Contacts between the two chains:
Residue Q41 in protein 1 is in contact with residue Q101 in protein 2 (closest heavy-atom distance 3.7 Å).
Residue P105 in protein 1 contacts residue L42 in protein 2 (closest heavy-atom distance 3.5 Å).
Residue P105 in protein 1 interacts with residue T45 in protein 2 (closest heavy-atom distance 3.8 Å).
Residue R46 in protein 1 is in contact with residue V106 in protein 2 (closest heavy-atom distance 4.2 Å).
Residue Q41 in protein 1 is in contact with residue L103 in protein 2 (closest heavy-atom distance 2.9 Å).
Residue T45 in protein 1 contacts residue P105 in protein 2 (closest heavy-atom distance 3.1 Å).
Residue V106 in protein 1 interacts with residue R46 in protein 2 (closest heavy-atom distance 3.9 Å).
Residue L42 in protein 1 contacts residue L42 in protein 2 (closest heavy-atom distance 4.3 Å).
Residue L103 in protein 1 contacts residue Q41 in protein 2 (closest heavy-atom distance 2.4 Å).
Residue R46 in protein 1 interacts with residue E107 in protein 2 (closest heavy-atom distance 4.9 Å).
Residue L38 in protein 1 is in contact with residue L39 in protein 2 (closest heavy-atom distance 3.7 Å).
Residue L42 in protein 1 is in contact with residue L38 in protein 2 (closest heavy-atom distance 3.7 Å).
Residue N102 in protein 1 interacts with residue Q41 in protein 2 (closest heavy-atom distance 4.9 Å).
Residue Q41 in protein 1 contacts residue N102 in protein 2 (closest heavy-atom distance 2.8 Å).
Residue V106 in protein 1 interacts with residue V106 in protein 2 (closest heavy-atom distance 3.7 Å).
Residue P105 in protein 1 is in contact with residue L38 in protein 2 (closest heavy-atom distance 3.4 Å).
Residue T45 in protein 1 is in contact with residue N102 in protein 2 (closest heavy-atom distance 4.8 Å).
Residue L103 in protein 1 interacts with residue T45 in protein 2 (closest heavy-atom distance 3.9 Å).
Residue P105 in protein 1 contacts residue Q41 in protein 2 (closest heavy-atom distance 3.9 Å).
Residue Q41 in protein 1 is in contact with residue S104 in protein 2 (closest heavy-atom distance 5.0 Å).
Residue L103 in protein 1 contacts residue L38 in protein 2 (closest heavy-atom distance 4.0 Å).
Residue L38 in protein 1 interacts with residue L38 in protein 2 (closest heavy-atom distance 3.7 Å).
Residue L39 in protein 1 interacts with residue L38 in protein 2 (closest heavy-atom distance 4.1 Å).
Residue T45 in protein 1 is in contact with residue L103 in protein 2 (closest heavy-atom distance 3.5 Å).
Residue L38 in protein 1 is in contact with residue P105 in protein 2 (closest heavy-atom distance 4.3 Å).
Residue L42 in protein 1 interacts with residue V106 in protein 2 (closest heavy-atom distance 4.4 Å).
Residue N100 in protein 1 contacts residue Q41 in protein 2 (closest heavy-atom distance 3.8 Å).
Residue L42 in protein 1 contacts residue P105 in protein 2 (closest heavy-atom distance 3.5 Å).
Residue V106 in protein 1 interacts with residue L42 in protein 2 (closest heavy-atom distance 3.9 Å).
Residue S104 in protein 1 contacts residue T45 in protein 2 (closest heavy-atom distance 4.0 Å).
Residue S104 in protein 1 is in contact with residue Q41 in protein 2 (closest heavy-atom distance 4.7 Å).
Residue L38 in protein 1 interacts with residue L42 in protein 2 (closest heavy-atom distance 3.7 Å).
Residue T45 in protein 1 contacts residue S104 in protein 2 (closest heavy-atom distance 3.8 Å).
Residue Q41 in protein 1 is in contact with residue P105 in protein 2 (closest heavy-atom distance 3.7 Å).
Residue Q101 in protein 1 is in contact with residue Q41 in protein 2 (closest heavy-atom distance 3.9 Å).

Sequence of protein 1:
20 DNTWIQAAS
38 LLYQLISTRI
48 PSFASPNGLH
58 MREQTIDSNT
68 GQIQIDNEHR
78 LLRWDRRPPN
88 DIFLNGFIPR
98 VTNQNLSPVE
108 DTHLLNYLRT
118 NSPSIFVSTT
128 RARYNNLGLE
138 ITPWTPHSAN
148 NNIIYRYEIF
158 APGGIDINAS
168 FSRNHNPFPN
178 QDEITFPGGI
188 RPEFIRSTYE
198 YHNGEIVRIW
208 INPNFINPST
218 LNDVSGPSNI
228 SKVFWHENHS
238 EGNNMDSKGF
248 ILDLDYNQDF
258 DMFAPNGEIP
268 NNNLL

The following describes two proteins that form a bound complex.

Sequence of protein 2:
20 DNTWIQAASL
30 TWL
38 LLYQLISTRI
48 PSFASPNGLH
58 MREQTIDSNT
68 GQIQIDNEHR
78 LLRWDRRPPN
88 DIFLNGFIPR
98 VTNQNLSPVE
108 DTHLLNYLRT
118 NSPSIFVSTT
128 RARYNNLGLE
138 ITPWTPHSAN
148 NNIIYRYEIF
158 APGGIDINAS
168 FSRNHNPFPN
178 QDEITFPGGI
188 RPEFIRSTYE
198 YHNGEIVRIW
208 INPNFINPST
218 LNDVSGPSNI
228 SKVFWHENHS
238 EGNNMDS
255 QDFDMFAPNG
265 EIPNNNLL